Sequence of the second protein:
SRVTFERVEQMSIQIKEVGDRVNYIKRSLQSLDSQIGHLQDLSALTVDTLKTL

Sequence of the first protein:
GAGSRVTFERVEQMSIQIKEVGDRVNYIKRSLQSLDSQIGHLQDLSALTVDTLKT

The following describes two proteins that form a bound complex.

Residue-level contacts at the interface:
Residue L32 in the first protein interacts with residue L32 in the second protein (closest heavy-atom distance 4.7 Å).
Residue M14 in the first protein contacts residue I18 in the second protein (closest heavy-atom distance 3.8 Å).
Residue V11 in the first protein contacts residue V11 in the second protein (closest heavy-atom distance 4.0 Å).
Residue M14 in the first protein contacts residue M14 in the second protein (closest heavy-atom distance 4.0 Å).
Residue I18 in the first protein is in contact with residue M14 in the second protein (closest heavy-atom distance 4.2 Å).
Residue V11 in the first protein interacts with residue T7 in the second protein (closest heavy-atom distance 4.9 Å).
Residue V21 in the first protein interacts with residue V21 in the second protein (closest heavy-atom distance 4.5 Å).
Residue I18 in the first protein interacts with residue I18 in the second protein (closest heavy-atom distance 4.7 Å).
Residue T7 in the first protein interacts with residue T7 in the second protein (closest heavy-atom distance 4.6 Å).
Residue M14 in the first protein interacts with residue V11 in the second protein (closest heavy-atom distance 4.1 Å).